Contacts between the two chains:
Residue V3 in protein 1 interacts with residue W77 in protein 2 (closest heavy-atom distance 4.5 Å).
Residue K2 in protein 1 contacts residue W77 in protein 2 (closest heavy-atom distance 3.2 Å).
Residue K2 in protein 1 contacts residue L75 in protein 2 (closest heavy-atom distance 4.0 Å).
Residue F253 in protein 1 contacts residue L203 in protein 2 (closest heavy-atom distance 3.9 Å).
Residue W304 in protein 1 interacts with residue S74 in protein 2 (closest heavy-atom distance 5.0 Å).
Residue N303 in protein 1 is in contact with residue S74 in protein 2 (closest heavy-atom distance 2.9 Å).
Residue V1 in protein 1 contacts residue L75 in protein 2 (closest heavy-atom distance 3.5 Å).
Residue L233 in protein 1 is in contact with residue F123 in protein 2 (closest heavy-atom distance 4.7 Å).
Residue V250 in protein 1 interacts with residue L203 in protein 2 (closest heavy-atom distance 5.0 Å).
Residue V3 in protein 1 interacts with residue L75 in protein 2 (closest heavy-atom distance 4.7 Å).
Residue N303 in protein 1 is in contact with residue L75 in protein 2 (closest heavy-atom distance 3.2 Å).

Sequence of protein 1:
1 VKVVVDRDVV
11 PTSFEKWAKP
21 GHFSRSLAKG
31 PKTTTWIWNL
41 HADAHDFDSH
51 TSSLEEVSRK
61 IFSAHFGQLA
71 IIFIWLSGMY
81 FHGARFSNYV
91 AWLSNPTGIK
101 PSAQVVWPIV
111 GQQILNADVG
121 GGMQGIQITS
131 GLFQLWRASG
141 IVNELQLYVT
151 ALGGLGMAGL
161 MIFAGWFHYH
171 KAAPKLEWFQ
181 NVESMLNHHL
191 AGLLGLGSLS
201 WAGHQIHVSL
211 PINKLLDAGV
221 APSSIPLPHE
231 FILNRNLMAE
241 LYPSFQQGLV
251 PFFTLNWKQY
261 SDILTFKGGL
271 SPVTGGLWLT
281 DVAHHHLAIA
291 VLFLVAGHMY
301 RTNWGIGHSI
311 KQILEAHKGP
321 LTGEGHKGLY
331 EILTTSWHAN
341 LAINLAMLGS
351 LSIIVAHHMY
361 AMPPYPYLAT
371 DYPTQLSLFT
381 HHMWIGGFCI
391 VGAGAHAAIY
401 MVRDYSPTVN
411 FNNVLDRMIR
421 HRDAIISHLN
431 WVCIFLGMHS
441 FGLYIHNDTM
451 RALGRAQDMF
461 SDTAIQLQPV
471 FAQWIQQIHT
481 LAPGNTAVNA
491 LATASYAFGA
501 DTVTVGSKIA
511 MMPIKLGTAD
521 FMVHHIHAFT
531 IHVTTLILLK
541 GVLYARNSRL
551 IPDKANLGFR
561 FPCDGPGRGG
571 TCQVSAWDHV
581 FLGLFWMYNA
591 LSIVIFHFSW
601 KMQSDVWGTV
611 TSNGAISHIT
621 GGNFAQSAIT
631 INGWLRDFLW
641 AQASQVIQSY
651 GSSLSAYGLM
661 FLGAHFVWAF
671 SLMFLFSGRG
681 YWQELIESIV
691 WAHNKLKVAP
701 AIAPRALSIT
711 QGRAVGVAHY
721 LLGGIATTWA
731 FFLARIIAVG

Sequence of protein 2:
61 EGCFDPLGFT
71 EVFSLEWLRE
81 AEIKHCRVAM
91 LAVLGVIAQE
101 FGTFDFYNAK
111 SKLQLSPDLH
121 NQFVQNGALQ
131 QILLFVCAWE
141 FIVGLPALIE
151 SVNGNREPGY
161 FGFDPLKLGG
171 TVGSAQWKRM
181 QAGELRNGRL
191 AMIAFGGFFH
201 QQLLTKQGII

These two protein chains interact to form a complex.